Contacts between the two chains:
Residue Q235 in chain A contacts residue L289 in chain B (closest heavy-atom distance 3.0 Å).
Residue K279 in chain A interacts with residue L298 in chain B (closest heavy-atom distance 4.0 Å).
Residue L133 in chain A interacts with residue Q233 in chain B (closest heavy-atom distance 4.0 Å).
Residue M102 in chain A contacts residue V220 in chain B (closest heavy-atom distance 3.6 Å).
Residue Q235 in chain A is in contact with residue P288 in chain B (closest heavy-atom distance 3.4 Å).
Residue Q235 in chain A is in contact with residue I286 in chain B (closest heavy-atom distance 3.7 Å).
Residue H245 in chain A interacts with residue I286 in chain B (closest heavy-atom distance 3.8 Å).
Residue Q167 in chain A interacts with residue Q235 in chain B (closest heavy-atom distance 4.3 Å).
Residue Y232 in chain A is in contact with residue M292 in chain B (closest heavy-atom distance 3.6 Å).
Residue G135 in chain A is in contact with residue R218 in chain B (closest heavy-atom distance 3.4 Å).
Residue L206 in chain A interacts with residue W281 in chain B (closest heavy-atom distance 4.3 Å).
Residue G172 in chain A contacts residue Q233 in chain B (closest heavy-atom distance 4.2 Å).
Residue S129 in chain A is in contact with residue V220 in chain B (closest heavy-atom distance 3.8 Å).
Residue Y232 in chain A is in contact with residue L289 in chain B (closest heavy-atom distance 3.7 Å).
Residue E130 in chain A contacts residue Q235 in chain B (closest heavy-atom distance 4.2 Å).
Residue L134 in chain A contacts residue Q233 in chain B (closest heavy-atom distance 4.5 Å).
Residue L133 in chain A interacts with residue I225 in chain B (closest heavy-atom distance 3.6 Å).
Residue F234 in chain A interacts with residue I286 in chain B (closest heavy-atom distance 3.6 Å).
Residue D278 in chain A is in contact with residue S300 in chain B (closest heavy-atom distance 3.8 Å).
Residue Q235 in chain A contacts residue M292 in chain B (closest heavy-atom distance 3.9 Å).
Residue F239 in chain A contacts residue M292 in chain B (closest heavy-atom distance 4.3 Å).
Residue Q167 in chain A contacts residue Q233 in chain B (closest heavy-atom distance 3.9 Å).
Residue D126 in chain A contacts residue N221 in chain B (closest heavy-atom distance 4.6 Å).
Residue L206 in chain A is in contact with residue K285 in chain B (closest heavy-atom distance 4.4 Å).
Residue M102 in chain A contacts residue N221 in chain B (closest heavy-atom distance 4.2 Å).
Residue E173 in chain A is in contact with residue Q233 in chain B (closest heavy-atom distance 4.0 Å).
Residue L206 in chain A is in contact with residue I286 in chain B (closest heavy-atom distance 3.6 Å).
Residue Q167 in chain A contacts residue M234 in chain B (closest heavy-atom distance 4.5 Å).
Residue K168 in chain A interacts with residue R232 in chain B (closest heavy-atom distance 3.5 Å).
Residue L206 in chain A contacts residue G280 in chain B (closest heavy-atom distance 4.4 Å).
Residue Q167 in chain A contacts residue R232 in chain B (closest heavy-atom distance 4.2 Å).
Residue S129 in chain A is in contact with residue N221 in chain B (closest heavy-atom distance 3.5 Å).
Residue F239 in chain A interacts with residue V296 in chain B (closest heavy-atom distance 3.6 Å).
Residue F239 in chain A is in contact with residue P288 in chain B (closest heavy-atom distance 4.0 Å).
Residue E269 in chain A interacts with residue Y295 in chain B (closest heavy-atom distance 4.6 Å).
Residue R240 in chain A interacts with residue M292 in chain B (closest heavy-atom distance 3.9 Å).
Residue L133 in chain A is in contact with residue V220 in chain B (closest heavy-atom distance 3.6 Å).
Residue Y236 in chain A contacts residue M292 in chain B (closest heavy-atom distance 3.6 Å).
Residue I132 in chain A is in contact with residue V220 in chain B (closest heavy-atom distance 4.2 Å).
Residue K204 in chain A is in contact with residue I286 in chain B (closest heavy-atom distance 3.5 Å).
Residue I132 in chain A interacts with residue R218 in chain B (closest heavy-atom distance 3.2 Å).
Residue L206 in chain A is in contact with residue R284 in chain B (closest heavy-atom distance 3.2 Å).
Residue L133 in chain A contacts residue Q235 in chain B (closest heavy-atom distance 3.3 Å).
Residue Q235 in chain A interacts with residue R287 in chain B (closest heavy-atom distance 2.9 Å).
Residue L133 in chain A interacts with residue R218 in chain B (closest heavy-atom distance 2.9 Å).
Residue C205 in chain A is in contact with residue I286 in chain B (closest heavy-atom distance 3.7 Å).
Residue R240 in chain A is in contact with residue Y295 in chain B (closest heavy-atom distance 3.4 Å).
Residue T276 in chain A interacts with residue L298 in chain B (closest heavy-atom distance 3.7 Å).
Residue Y238 in chain A is in contact with residue I286 in chain B (closest heavy-atom distance 4.6 Å).
Residue L133 in chain A interacts with residue T223 in chain B (closest heavy-atom distance 4.2 Å).
Residue E173 in chain A contacts residue R218 in chain B (closest heavy-atom distance 2.7 Å).
Residue T276 in chain A contacts residue Y295 in chain B (closest heavy-atom distance 4.4 Å).
Residue F239 in chain A is in contact with residue I286 in chain B (closest heavy-atom distance 4.0 Å).
Residue K279 in chain A is in contact with residue K297 in chain B (closest heavy-atom distance 4.5 Å).
Residue Y232 in chain A contacts residue P291 in chain B (closest heavy-atom distance 3.5 Å).
Residue D278 in chain A contacts residue L298 in chain B (closest heavy-atom distance 3.4 Å).
Residue E231 in chain A contacts residue L289 in chain B (closest heavy-atom distance 4.5 Å).
Residue L125 in chain A interacts with residue N221 in chain B (closest heavy-atom distance 3.8 Å).
Residue L134 in chain A is in contact with residue R218 in chain B (closest heavy-atom distance 4.4 Å).
Residue F239 in chain A is in contact with residue Y295 in chain B (closest heavy-atom distance 3.8 Å).

Sequence of chain B:
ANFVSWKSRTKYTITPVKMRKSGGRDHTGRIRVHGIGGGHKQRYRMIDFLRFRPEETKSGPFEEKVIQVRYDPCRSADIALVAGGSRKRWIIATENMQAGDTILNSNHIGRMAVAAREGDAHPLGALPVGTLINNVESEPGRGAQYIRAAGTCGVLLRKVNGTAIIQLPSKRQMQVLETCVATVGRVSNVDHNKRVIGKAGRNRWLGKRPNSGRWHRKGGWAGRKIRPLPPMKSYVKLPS

Sequence of chain A:
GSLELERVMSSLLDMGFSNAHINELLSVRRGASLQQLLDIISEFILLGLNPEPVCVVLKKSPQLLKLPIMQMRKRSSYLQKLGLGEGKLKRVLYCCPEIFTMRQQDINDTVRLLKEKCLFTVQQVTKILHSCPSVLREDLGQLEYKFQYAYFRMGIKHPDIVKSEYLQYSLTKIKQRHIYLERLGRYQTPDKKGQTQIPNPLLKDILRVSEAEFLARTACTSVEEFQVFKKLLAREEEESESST

This data describes a binding interaction between two proteins.